The following describes two proteins that form a bound complex.

Contacts between the two chains:
Residue A144 in protein 2 is in contact with residue F45 in protein 1 (closest heavy-atom distance 3.7 Å).
Residue V146 in protein 2 contacts residue V146 in protein 1 (closest heavy-atom distance 4.1 Å).
Residue E150 in protein 2 is in contact with residue V37 in protein 1 (closest heavy-atom distance 3.7 Å).
Residue E43 in protein 2 is in contact with residue R149 in protein 1 (closest heavy-atom distance 2.8 Å).
Residue R149 in protein 2 is in contact with residue A40 in protein 1 (closest heavy-atom distance 4.2 Å).
Residue Q51 in protein 2 contacts residue R149 in protein 1 (closest heavy-atom distance 3.3 Å).
Residue A44 in protein 2 contacts residue R147 in protein 1 (closest heavy-atom distance 4.3 Å).
Residue A145 in protein 2 contacts residue F45 in protein 1 (closest heavy-atom distance 3.0 Å).
Residue F45 in protein 2 is in contact with residue A144 in protein 1 (closest heavy-atom distance 3.7 Å).
Residue A145 in protein 2 contacts residue A44 in protein 1 (closest heavy-atom distance 3.7 Å).
Residue L162 in protein 2 interacts with residue F45 in protein 1 (closest heavy-atom distance 3.9 Å).
Residue R158 in protein 2 is in contact with residue V37 in protein 1 (closest heavy-atom distance 3.4 Å).
Residue D160 in protein 2 interacts with residue E48 in protein 1 (closest heavy-atom distance 4.8 Å).
Residue R41 in protein 2 contacts residue R149 in protein 1 (closest heavy-atom distance 4.0 Å).
Residue K47 in protein 2 interacts with residue R147 in protein 1 (closest heavy-atom distance 4.5 Å).
Residue N38 in protein 2 is in contact with residue R149 in protein 1 (closest heavy-atom distance 2.8 Å).
Residue E48 in protein 2 contacts residue R147 in protein 1 (closest heavy-atom distance 3.7 Å).
Residue N38 in protein 2 interacts with residue E150 in protein 1 (closest heavy-atom distance 4.9 Å).
Residue V146 in protein 2 is in contact with residue A44 in protein 1 (closest heavy-atom distance 4.5 Å).
Residue A42 in protein 2 contacts residue A42 in protein 1 (closest heavy-atom distance 4.5 Å).
Residue R149 in protein 2 interacts with residue N38 in protein 1 (closest heavy-atom distance 2.8 Å).
Residue E43 in protein 2 is in contact with residue R147 in protein 1 (closest heavy-atom distance 2.9 Å).
Residue R149 in protein 2 is in contact with residue E79 in protein 1 (closest heavy-atom distance 3.0 Å).
Residue A42 in protein 2 interacts with residue V146 in protein 1 (closest heavy-atom distance 3.9 Å).
Residue V146 in protein 2 contacts residue A42 in protein 1 (closest heavy-atom distance 3.9 Å).
Residue R147 in protein 2 contacts residue R41 in protein 1 (closest heavy-atom distance 4.3 Å).
Residue R147 in protein 2 is in contact with residue A44 in protein 1 (closest heavy-atom distance 4.3 Å).
Residue E79 in protein 2 interacts with residue R149 in protein 1 (closest heavy-atom distance 3.0 Å).
Residue R147 in protein 2 interacts with residue L46 in protein 1 (closest heavy-atom distance 2.9 Å).
Residue S86 in protein 2 is in contact with residue R149 in protein 1 (closest heavy-atom distance 3.4 Å).
Residue F45 in protein 2 is in contact with residue L162 in protein 1 (closest heavy-atom distance 3.9 Å).
Residue F45 in protein 2 interacts with residue A145 in protein 1 (closest heavy-atom distance 3.0 Å).
Residue R149 in protein 2 interacts with residue Q51 in protein 1 (closest heavy-atom distance 3.3 Å).
Residue R147 in protein 2 contacts residue E43 in protein 1 (closest heavy-atom distance 2.9 Å).
Residue A40 in protein 2 contacts residue R149 in protein 1 (closest heavy-atom distance 4.2 Å).
Residue R147 in protein 2 interacts with residue E48 in protein 1 (closest heavy-atom distance 3.7 Å).
Residue A44 in protein 2 is in contact with residue A145 in protein 1 (closest heavy-atom distance 3.7 Å).
Residue E48 in protein 2 interacts with residue D160 in protein 1 (closest heavy-atom distance 4.8 Å).
Residue R149 in protein 2 interacts with residue E43 in protein 1 (closest heavy-atom distance 2.8 Å).
Residue L46 in protein 2 is in contact with residue R147 in protein 1 (closest heavy-atom distance 2.9 Å).
Residue F45 in protein 2 interacts with residue V146 in protein 1 (closest heavy-atom distance 3.8 Å).
Residue V37 in protein 2 is in contact with residue R149 in protein 1 (closest heavy-atom distance 3.8 Å).
Residue R147 in protein 2 is in contact with residue F45 in protein 1 (closest heavy-atom distance 3.4 Å).
Residue R149 in protein 2 interacts with residue S86 in protein 1 (closest heavy-atom distance 3.4 Å).
Residue V146 in protein 2 interacts with residue F45 in protein 1 (closest heavy-atom distance 3.8 Å).
Residue R147 in protein 2 interacts with residue A42 in protein 1 (closest heavy-atom distance 3.4 Å).
Residue R149 in protein 2 interacts with residue R41 in protein 1 (closest heavy-atom distance 4.0 Å).
Residue V37 in protein 2 is in contact with residue R158 in protein 1 (closest heavy-atom distance 3.4 Å).
Residue R149 in protein 2 contacts residue V37 in protein 1 (closest heavy-atom distance 3.8 Å).
Residue A145 in protein 2 is in contact with residue E43 in protein 1 (closest heavy-atom distance 4.3 Å).
Residue V146 in protein 2 is in contact with residue E43 in protein 1 (closest heavy-atom distance 3.5 Å).
Residue F45 in protein 2 interacts with residue R147 in protein 1 (closest heavy-atom distance 3.4 Å).
Residue E150 in protein 2 contacts residue N38 in protein 1 (closest heavy-atom distance 4.9 Å).
Residue V37 in protein 2 contacts residue E150 in protein 1 (closest heavy-atom distance 3.7 Å).
Residue A42 in protein 2 contacts residue R147 in protein 1 (closest heavy-atom distance 3.4 Å).
Residue A44 in protein 2 is in contact with residue V146 in protein 1 (closest heavy-atom distance 4.5 Å).
Residue E43 in protein 2 interacts with residue V146 in protein 1 (closest heavy-atom distance 3.5 Å).
Residue R147 in protein 2 is in contact with residue K47 in protein 1 (closest heavy-atom distance 4.5 Å).
Residue E43 in protein 2 contacts residue A145 in protein 1 (closest heavy-atom distance 4.3 Å).
Residue R41 in protein 2 contacts residue R147 in protein 1 (closest heavy-atom distance 4.3 Å).

Sequence of protein 2:
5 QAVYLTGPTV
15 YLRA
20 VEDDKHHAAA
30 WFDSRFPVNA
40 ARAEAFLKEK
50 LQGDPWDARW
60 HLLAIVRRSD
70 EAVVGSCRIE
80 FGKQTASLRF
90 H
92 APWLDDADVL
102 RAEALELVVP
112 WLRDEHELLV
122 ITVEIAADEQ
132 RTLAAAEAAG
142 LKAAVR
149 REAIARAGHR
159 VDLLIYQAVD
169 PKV

Sequence of protein 1:
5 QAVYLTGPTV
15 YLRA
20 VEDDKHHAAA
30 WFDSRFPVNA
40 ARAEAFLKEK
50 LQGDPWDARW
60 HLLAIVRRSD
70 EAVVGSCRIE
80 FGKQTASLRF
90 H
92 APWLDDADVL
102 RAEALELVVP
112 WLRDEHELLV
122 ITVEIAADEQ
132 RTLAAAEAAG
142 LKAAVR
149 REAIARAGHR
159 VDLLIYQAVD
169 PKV